Interface contacts:
Residue T641 in protein 1 contacts residue A78 in protein 2 (closest heavy-atom distance 4.9 Å).
Residue I649 in protein 1 contacts residue D103 in protein 2 (closest heavy-atom distance 4.8 Å).
Residue S637 in protein 1 interacts with residue T86 in protein 2 (closest heavy-atom distance 3.6 Å).
Residue L617 in protein 1 is in contact with residue K68 in protein 2 (closest heavy-atom distance 4.0 Å).
Residue A624 in protein 1 interacts with residue L82 in protein 2 (closest heavy-atom distance 4.4 Å).
Residue V633 in protein 1 interacts with residue N90 in protein 2 (closest heavy-atom distance 3.2 Å).
Residue F634 in protein 1 interacts with residue L82 in protein 2 (closest heavy-atom distance 4.5 Å).
Residue N628 in protein 1 is in contact with residue T86 in protein 2 (closest heavy-atom distance 3.1 Å).
Residue P620 in protein 1 interacts with residue A79 in protein 2 (closest heavy-atom distance 3.4 Å).
Residue L617 in protein 1 is in contact with residue Q72 in protein 2 (closest heavy-atom distance 3.7 Å).
Residue I649 in protein 1 contacts residue Y110 in protein 2 (closest heavy-atom distance 3.6 Å).
Residue L621 in protein 1 is in contact with residue M75 in protein 2 (closest heavy-atom distance 3.6 Å).
Residue C618 in protein 1 contacts residue M75 in protein 2 (closest heavy-atom distance 4.3 Å).
Residue F642 in protein 1 contacts residue A78 in protein 2 (closest heavy-atom distance 4.3 Å).
Residue A624 in protein 1 is in contact with residue A79 in protein 2 (closest heavy-atom distance 4.2 Å).
Residue M646 in protein 1 contacts residue L106 in protein 2 (closest heavy-atom distance 3.8 Å).
Residue N628 in protein 1 is in contact with residue L82 in protein 2 (closest heavy-atom distance 4.1 Å).
Residue R640 in protein 1 contacts residue D89 in protein 2 (closest heavy-atom distance 2.9 Å).
Residue I649 in protein 1 contacts residue L106 in protein 2 (closest heavy-atom distance 3.8 Å).
Residue V625 in protein 1 interacts with residue L82 in protein 2 (closest heavy-atom distance 4.9 Å).
Residue H636 in protein 1 is in contact with residue D89 in protein 2 (closest heavy-atom distance 3.4 Å).
Residue L621 in protein 1 interacts with residue A79 in protein 2 (closest heavy-atom distance 3.8 Å).
Residue V633 in protein 1 contacts residue D89 in protein 2 (closest heavy-atom distance 4.0 Å).
Residue F634 in protein 1 is in contact with residue T86 in protein 2 (closest heavy-atom distance 4.8 Å).
Residue L621 in protein 1 contacts residue A78 in protein 2 (closest heavy-atom distance 4.1 Å).
Residue T641 in protein 1 contacts residue N85 in protein 2 (closest heavy-atom distance 3.4 Å).
Residue P620 in protein 1 contacts residue M75 in protein 2 (closest heavy-atom distance 4.3 Å).
Residue R640 in protein 1 interacts with residue N85 in protein 2 (closest heavy-atom distance 3.0 Å).
Residue S631 in protein 1 contacts residue N90 in protein 2 (closest heavy-atom distance 2.6 Å).
Residue A624 in protein 1 interacts with residue I83 in protein 2 (closest heavy-atom distance 3.8 Å).
Residue T641 in protein 1 is in contact with residue N81 in protein 2 (closest heavy-atom distance 3.6 Å).
Residue P620 in protein 1 is in contact with residue K76 in protein 2 (closest heavy-atom distance 3.9 Å).
Residue L617 in protein 1 is in contact with residue L71 in protein 2 (closest heavy-atom distance 4.4 Å).
Residue L638 in protein 1 contacts residue L82 in protein 2 (closest heavy-atom distance 3.7 Å).
Residue I649 in protein 1 is in contact with residue E107 in protein 2 (closest heavy-atom distance 4.4 Å).
Residue A645 in protein 1 interacts with residue L106 in protein 2 (closest heavy-atom distance 4.1 Å).
Residue F642 in protein 1 interacts with residue L82 in protein 2 (closest heavy-atom distance 3.8 Å).
Residue S637 in protein 1 contacts residue N85 in protein 2 (closest heavy-atom distance 3.4 Å).
Residue S637 in protein 1 is in contact with residue D89 in protein 2 (closest heavy-atom distance 2.4 Å).
Residue T641 in protein 1 interacts with residue L82 in protein 2 (closest heavy-atom distance 4.0 Å).
Residue A645 in protein 1 contacts residue F102 in protein 2 (closest heavy-atom distance 3.9 Å).
Residue T641 in protein 1 contacts residue F102 in protein 2 (closest heavy-atom distance 4.2 Å).
Residue R640 in protein 1 contacts residue T86 in protein 2 (closest heavy-atom distance 4.9 Å).
Residue N628 in protein 1 contacts residue I83 in protein 2 (closest heavy-atom distance 4.6 Å).
Residue M646 in protein 1 interacts with residue Y110 in protein 2 (closest heavy-atom distance 4.8 Å).
Residue L617 in protein 1 interacts with residue M75 in protein 2 (closest heavy-atom distance 3.2 Å).
Residue H650 in protein 1 interacts with residue Y110 in protein 2 (closest heavy-atom distance 3.1 Å).
Residue R640 in protein 1 contacts residue I88 in protein 2 (closest heavy-atom distance 3.9 Å).
Residue F642 in protein 1 contacts residue F102 in protein 2 (closest heavy-atom distance 4.0 Å).
Residue L621 in protein 1 interacts with residue L82 in protein 2 (closest heavy-atom distance 4.3 Å).
Residue A645 in protein 1 contacts residue D103 in protein 2 (closest heavy-atom distance 3.2 Å).

The following describes two proteins that form a bound complex.

Sequence of protein 1:
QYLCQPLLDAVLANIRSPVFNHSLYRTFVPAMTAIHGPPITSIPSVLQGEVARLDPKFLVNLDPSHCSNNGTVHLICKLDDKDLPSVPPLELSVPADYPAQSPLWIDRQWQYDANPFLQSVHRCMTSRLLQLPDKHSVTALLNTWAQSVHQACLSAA

Sequence of protein 2:
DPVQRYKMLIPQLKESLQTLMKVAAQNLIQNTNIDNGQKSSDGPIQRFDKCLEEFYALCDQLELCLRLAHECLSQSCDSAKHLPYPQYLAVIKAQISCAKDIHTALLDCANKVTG